The following describes two proteins that form a bound complex.

Sequence of chain B:
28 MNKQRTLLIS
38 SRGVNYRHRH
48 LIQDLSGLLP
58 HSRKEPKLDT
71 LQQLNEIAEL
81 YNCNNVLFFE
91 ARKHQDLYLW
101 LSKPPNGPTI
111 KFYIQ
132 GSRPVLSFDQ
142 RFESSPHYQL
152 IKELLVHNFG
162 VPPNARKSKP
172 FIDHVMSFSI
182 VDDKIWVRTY

Interface contacts:
Residue K64 in chain B is in contact with residue S79 in chain A (closest heavy-atom distance 4.8 Å).

Sequence of chain A:
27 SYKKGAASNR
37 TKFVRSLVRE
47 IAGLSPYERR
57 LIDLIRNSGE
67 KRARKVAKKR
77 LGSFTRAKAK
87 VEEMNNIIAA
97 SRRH